Sequence of protein 1:
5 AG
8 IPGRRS

The following describes two proteins that form a bound complex.

Sequence of protein 2:
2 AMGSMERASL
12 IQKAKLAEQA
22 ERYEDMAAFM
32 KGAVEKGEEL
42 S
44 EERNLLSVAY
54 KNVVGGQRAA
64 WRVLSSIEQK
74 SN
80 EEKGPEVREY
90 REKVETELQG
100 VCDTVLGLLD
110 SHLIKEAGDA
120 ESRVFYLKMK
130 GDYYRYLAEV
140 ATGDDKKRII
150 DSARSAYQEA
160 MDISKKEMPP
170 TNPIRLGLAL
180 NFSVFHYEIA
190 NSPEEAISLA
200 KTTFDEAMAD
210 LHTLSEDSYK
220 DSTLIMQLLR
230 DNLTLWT

Interface contacts:
Residue V51 in protein 2 contacts residue R11 in protein 1 (closest heavy-atom distance 3.6 Å).
Residue N231 in protein 2 interacts with residue A5 in protein 1 (closest heavy-atom distance 2.9 Å).
Residue V51 in protein 2 contacts residue G10 in protein 1 (closest heavy-atom distance 3.2 Å).
Residue K54 in protein 2 contacts residue P9 in protein 1 (closest heavy-atom distance 3.9 Å).
Residue K54 in protein 2 is in contact with residue I8 in protein 1 (closest heavy-atom distance 3.6 Å).
Residue L234 in protein 2 is in contact with residue A5 in protein 1 (closest heavy-atom distance 3.4 Å).
Residue G176 in protein 2 interacts with residue I8 in protein 1 (closest heavy-atom distance 4.2 Å).
Residue M27 in protein 2 interacts with residue R11 in protein 1 (closest heavy-atom distance 4.5 Å).
Residue L179 in protein 2 contacts residue I8 in protein 1 (closest heavy-atom distance 3.5 Å).
Residue L179 in protein 2 is in contact with residue G6 in protein 1 (closest heavy-atom distance 3.6 Å).
Residue N47 in protein 2 interacts with residue R11 in protein 1 (closest heavy-atom distance 3.7 Å).
Residue E19 in protein 2 contacts residue R11 in protein 1 (closest heavy-atom distance 2.8 Å).
Residue W235 in protein 2 contacts residue A5 in protein 1 (closest heavy-atom distance 3.8 Å).
Residue K127 in protein 2 interacts with residue I8 in protein 1 (closest heavy-atom distance 3.7 Å).
Residue N180 in protein 2 interacts with residue I8 in protein 1 (closest heavy-atom distance 2.9 Å).
Residue V183 in protein 2 contacts residue G6 in protein 1 (closest heavy-atom distance 3.5 Å).
Residue E187 in protein 2 contacts residue A5 in protein 1 (closest heavy-atom distance 2.6 Å).
Residue V183 in protein 2 is in contact with residue A5 in protein 1 (closest heavy-atom distance 4.2 Å).
Residue I224 in protein 2 contacts residue I8 in protein 1 (closest heavy-atom distance 3.7 Å).
Residue D220 in protein 2 contacts residue R12 in protein 1 (closest heavy-atom distance 2.7 Å).
Residue L227 in protein 2 is in contact with residue I8 in protein 1 (closest heavy-atom distance 4.2 Å).
Residue K54 in protein 2 is in contact with residue G10 in protein 1 (closest heavy-atom distance 3.6 Å).
Residue N231 in protein 2 contacts residue G6 in protein 1 (closest heavy-atom distance 3.0 Å).
Residue L48 in protein 2 is in contact with residue R11 in protein 1 (closest heavy-atom distance 3.4 Å).
Residue L223 in protein 2 is in contact with residue R12 in protein 1 (closest heavy-atom distance 4.1 Å).
Residue N47 in protein 2 is in contact with residue G10 in protein 1 (closest heavy-atom distance 4.8 Å).
Residue L227 in protein 2 contacts residue P9 in protein 1 (closest heavy-atom distance 3.7 Å).